Contacts between the two chains:
Residue Y276 in the first protein interacts with residue A11 in the second protein (closest heavy-atom distance 4.4 Å).
Residue I284 in the first protein interacts with residue V21 in the second protein (closest heavy-atom distance 4.7 Å).
Residue P282 in the first protein interacts with residue L18 in the second protein (closest heavy-atom distance 3.8 Å).
Residue G250 in the first protein contacts residue F10 in the second protein (closest heavy-atom distance 4.8 Å).
Residue P282 in the first protein is in contact with residue Q22 in the second protein (closest heavy-atom distance 3.6 Å).
Residue Y276 in the first protein interacts with residue E6 in the second protein (closest heavy-atom distance 4.4 Å).
Residue F279 in the first protein interacts with residue Q8 in the second protein (closest heavy-atom distance 3.5 Å).
Residue L254 in the first protein is in contact with residue L14 in the second protein (closest heavy-atom distance 3.6 Å).
Residue I258 in the first protein is in contact with residue L18 in the second protein (closest heavy-atom distance 3.9 Å).
Residue F281 in the first protein contacts residue L14 in the second protein (closest heavy-atom distance 3.5 Å).
Residue I284 in the first protein interacts with residue Q22 in the second protein (closest heavy-atom distance 4.7 Å).
Residue Y276 in the first protein is in contact with residue V5 in the second protein (closest heavy-atom distance 4.8 Å).
Residue N275 in the first protein is in contact with residue P7 in the second protein (closest heavy-atom distance 4.0 Å).
Residue F217 in the first protein is in contact with residue L14 in the second protein (closest heavy-atom distance 4.5 Å).
Residue S249 in the first protein is in contact with residue E13 in the second protein (closest heavy-atom distance 4.8 Å).
Residue F217 in the first protein is in contact with residue F10 in the second protein (closest heavy-atom distance 4.1 Å).
Residue F279 in the first protein contacts residue P7 in the second protein (closest heavy-atom distance 3.8 Å).
Residue P282 in the first protein interacts with residue E19 in the second protein (closest heavy-atom distance 3.7 Å).
Residue I258 in the first protein is in contact with residue L14 in the second protein (closest heavy-atom distance 4.4 Å).
Residue Y276 in the first protein interacts with residue P7 in the second protein (closest heavy-atom distance 3.3 Å).
Residue F281 in the first protein interacts with residue A11 in the second protein (closest heavy-atom distance 3.9 Å).
Residue F281 in the first protein is in contact with residue L18 in the second protein (closest heavy-atom distance 4.2 Å).
Residue I216 in the first protein is in contact with residue F10 in the second protein (closest heavy-atom distance 3.8 Å).
Residue P282 in the first protein is in contact with residue I15 in the second protein (closest heavy-atom distance 3.9 Å).
Residue F279 in the first protein contacts residue A11 in the second protein (closest heavy-atom distance 3.6 Å).
Residue Y276 in the first protein interacts with residue F10 in the second protein (closest heavy-atom distance 3.6 Å).
Residue T263 in the first protein is in contact with residue L18 in the second protein (closest heavy-atom distance 4.8 Å).
Residue V255 in the first protein contacts residue R17 in the second protein (closest heavy-atom distance 3.9 Å).
Residue F279 in the first protein is in contact with residue I15 in the second protein (closest heavy-atom distance 4.7 Å).
Residue V251 in the first protein is in contact with residue F10 in the second protein (closest heavy-atom distance 3.6 Å).
Residue L254 in the first protein interacts with residue F10 in the second protein (closest heavy-atom distance 4.1 Å).
Residue F281 in the first protein is in contact with residue I15 in the second protein (closest heavy-atom distance 3.7 Å).
Residue V255 in the first protein is in contact with residue L18 in the second protein (closest heavy-atom distance 4.3 Å).
Residue V251 in the first protein interacts with residue R17 in the second protein (closest heavy-atom distance 3.9 Å).
Residue Q283 in the first protein interacts with residue Q22 in the second protein (closest heavy-atom distance 3.9 Å).
Residue V251 in the first protein contacts residue E13 in the second protein (closest heavy-atom distance 3.5 Å).
Residue K280 in the first protein contacts residue I15 in the second protein (closest heavy-atom distance 3.4 Å).
Residue V255 in the first protein is in contact with residue V21 in the second protein (closest heavy-atom distance 4.7 Å).
Residue D252 in the first protein interacts with residue R17 in the second protein (closest heavy-atom distance 3.1 Å).
Residue I284 in the first protein interacts with residue L18 in the second protein (closest heavy-atom distance 3.6 Å).
Residue V255 in the first protein contacts residue L14 in the second protein (closest heavy-atom distance 4.1 Å).
Residue K259 in the first protein interacts with residue V21 in the second protein (closest heavy-atom distance 4.3 Å).
Residue V251 in the first protein is in contact with residue L14 in the second protein (closest heavy-atom distance 4.2 Å).

The following describes two proteins that form a bound complex.

Sequence of the second protein:
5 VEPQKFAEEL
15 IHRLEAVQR

Sequence of the first protein:
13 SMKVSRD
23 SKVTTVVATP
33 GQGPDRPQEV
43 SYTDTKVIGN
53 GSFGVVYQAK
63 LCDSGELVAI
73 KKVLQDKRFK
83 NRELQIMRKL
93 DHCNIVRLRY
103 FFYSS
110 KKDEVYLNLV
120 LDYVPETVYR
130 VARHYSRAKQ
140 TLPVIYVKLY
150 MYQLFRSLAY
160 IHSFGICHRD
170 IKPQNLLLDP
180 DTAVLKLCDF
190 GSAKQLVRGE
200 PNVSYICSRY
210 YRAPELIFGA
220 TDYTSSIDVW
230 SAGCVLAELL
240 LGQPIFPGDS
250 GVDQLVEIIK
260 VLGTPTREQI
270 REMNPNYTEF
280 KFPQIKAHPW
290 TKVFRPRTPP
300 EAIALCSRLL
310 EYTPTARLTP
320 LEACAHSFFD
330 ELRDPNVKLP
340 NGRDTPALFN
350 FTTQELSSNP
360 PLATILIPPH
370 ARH